These two protein chains interact to form a complex.

Sequence of protein 2:
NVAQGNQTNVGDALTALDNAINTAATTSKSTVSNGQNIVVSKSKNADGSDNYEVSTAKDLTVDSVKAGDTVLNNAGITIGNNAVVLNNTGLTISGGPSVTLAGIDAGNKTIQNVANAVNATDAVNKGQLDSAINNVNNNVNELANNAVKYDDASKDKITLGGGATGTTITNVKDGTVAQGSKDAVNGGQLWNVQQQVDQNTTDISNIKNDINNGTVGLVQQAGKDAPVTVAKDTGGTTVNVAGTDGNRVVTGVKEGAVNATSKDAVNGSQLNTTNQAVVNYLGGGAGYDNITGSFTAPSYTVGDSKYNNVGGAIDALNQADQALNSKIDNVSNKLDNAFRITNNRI

Sequence of protein 1:
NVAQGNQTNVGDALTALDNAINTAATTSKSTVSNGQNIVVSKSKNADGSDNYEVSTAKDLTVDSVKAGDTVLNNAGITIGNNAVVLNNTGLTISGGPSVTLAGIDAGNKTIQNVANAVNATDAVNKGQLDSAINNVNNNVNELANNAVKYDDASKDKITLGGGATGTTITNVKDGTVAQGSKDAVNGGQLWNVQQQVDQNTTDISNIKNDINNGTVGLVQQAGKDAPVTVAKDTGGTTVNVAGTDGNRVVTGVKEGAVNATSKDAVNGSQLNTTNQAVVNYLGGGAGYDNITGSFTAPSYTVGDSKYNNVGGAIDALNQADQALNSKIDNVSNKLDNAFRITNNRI

Interface contacts:
Residue T315 in protein 2 is in contact with residue V303 in protein 1 (closest heavy-atom distance 2.8 Å).
Residue V212 in protein 2 interacts with residue V212 in protein 1 (closest heavy-atom distance 2.8 Å).
Residue S97 in protein 2 is in contact with residue V118 in protein 1 (closest heavy-atom distance 2.9 Å).
Residue G299 in protein 2 is in contact with residue K288 in protein 1 (closest heavy-atom distance 2.6 Å).
Residue V322 in protein 2 contacts residue N354 in protein 1 (closest heavy-atom distance 2.8 Å).
Residue T298 in protein 2 contacts residue Q285 in protein 1 (closest heavy-atom distance 2.6 Å).
Residue D127 in protein 2 interacts with residue K122 in protein 1 (closest heavy-atom distance 2.8 Å).
Residue G316 in protein 2 contacts residue R312 in protein 1 (closest heavy-atom distance 2.9 Å).
Residue K327 in protein 2 is in contact with residue V317 in protein 1 (closest heavy-atom distance 2.9 Å).
Residue V313 in protein 2 is in contact with residue V303 in protein 1 (closest heavy-atom distance 2.8 Å).
Residue T95 in protein 2 is in contact with residue Y116 in protein 1 (closest heavy-atom distance 2.9 Å).
Residue T308 in protein 2 interacts with residue T298 in protein 1 (closest heavy-atom distance 2.8 Å).
Residue N304 in protein 2 is in contact with residue V294 in protein 1 (closest heavy-atom distance 2.9 Å).
Residue K237 in protein 2 interacts with residue T231 in protein 1 (closest heavy-atom distance 2.9 Å).
Residue N304 in protein 2 contacts residue V292 in protein 1 (closest heavy-atom distance 2.7 Å).
Residue N101 in protein 2 contacts residue T120 in protein 1 (closest heavy-atom distance 2.9 Å).
Residue T95 in protein 2 interacts with residue N115 in protein 1 (closest heavy-atom distance 2.8 Å).
Residue T302 in protein 2 contacts residue V292 in protein 1 (closest heavy-atom distance 2.8 Å).
Residue Q260 in protein 2 is in contact with residue Q258 in protein 1 (closest heavy-atom distance 2.7 Å).
Residue T232 in protein 2 interacts with residue D220 in protein 1 (closest heavy-atom distance 2.9 Å).
Residue N235 in protein 2 interacts with residue T231 in protein 1 (closest heavy-atom distance 2.9 Å).
Residue T231 in protein 2 interacts with residue K219 in protein 1 (closest heavy-atom distance 2.6 Å).
Residue D309 in protein 2 contacts residue G300 in protein 1 (closest heavy-atom distance 2.9 Å).
Residue D328 in protein 2 interacts with residue G332 in protein 1 (closest heavy-atom distance 2.8 Å).
Residue T338 in protein 2 contacts residue N339 in protein 1 (closest heavy-atom distance 2.7 Å).
Residue D133 in protein 2 contacts residue N138 in protein 1 (closest heavy-atom distance 2.8 Å).
Residue G367 in protein 2 interacts with residue N382 in protein 1 (closest heavy-atom distance 2.9 Å).
Residue S97 in protein 2 is in contact with residue N115 in protein 1 (closest heavy-atom distance 2.9 Å).
Residue S94 in protein 2 contacts residue S94 in protein 1 (closest heavy-atom distance 2.6 Å).
Residue A248 in protein 2 contacts residue I233 in protein 1 (closest heavy-atom distance 2.8 Å).
Residue V313 in protein 2 is in contact with residue T301 in protein 1 (closest heavy-atom distance 2.8 Å).
Residue N177 in protein 2 contacts residue N172 in protein 1 (closest heavy-atom distance 2.8 Å).
Residue S92 in protein 2 is in contact with residue A89 in protein 1 (closest heavy-atom distance 2.7 Å).
Residue A187 in protein 2 is in contact with residue I175 in protein 1 (closest heavy-atom distance 2.9 Å).
Residue S128 in protein 2 is in contact with residue L124 in protein 1 (closest heavy-atom distance 2.9 Å).
Residue T134 in protein 2 contacts residue N137 in protein 1 (closest heavy-atom distance 2.8 Å).
Residue T185 in protein 2 is in contact with residue V178 in protein 1 (closest heavy-atom distance 2.8 Å).
Residue D328 in protein 2 contacts residue T315 in protein 1 (closest heavy-atom distance 2.8 Å).
Residue Y345 in protein 2 interacts with residue V374 in protein 1 (closest heavy-atom distance 2.9 Å).
Residue T315 in protein 2 contacts residue V305 in protein 1 (closest heavy-atom distance 2.9 Å).
Residue S128 in protein 2 contacts residue D123 in protein 1 (closest heavy-atom distance 2.7 Å).
Residue T232 in protein 2 contacts residue I222 in protein 1 (closest heavy-atom distance 2.8 Å).
Residue D247 in protein 2 is in contact with residue G251 in protein 1 (closest heavy-atom distance 2.7 Å).
Residue Q176 in protein 2 is in contact with residue A170 in protein 1 (closest heavy-atom distance 2.9 Å).
Residue K246 in protein 2 contacts residue V236 in protein 1 (closest heavy-atom distance 2.9 Å).
Residue A184 in protein 2 contacts residue G191 in protein 1 (closest heavy-atom distance 2.8 Å).
Residue S326 in protein 2 contacts residue S333 in protein 1 (closest heavy-atom distance 2.7 Å).
Residue A67 in protein 2 contacts residue D82 in protein 1 (closest heavy-atom distance 2.6 Å).
Residue G299 in protein 2 is in contact with residue Q285 in protein 1 (closest heavy-atom distance 2.9 Å).
Residue K318 in protein 2 contacts residue R312 in protein 1 (closest heavy-atom distance 2.8 Å).
Residue N210 in protein 2 interacts with residue Y214 in protein 1 (closest heavy-atom distance 2.9 Å).
Residue D247 in protein 2 contacts residue T234 in protein 1 (closest heavy-atom distance 2.8 Å).
Residue A329 in protein 2 contacts residue V314 in protein 1 (closest heavy-atom distance 2.7 Å).
Residue T234 in protein 2 interacts with residue I222 in protein 1 (closest heavy-atom distance 2.9 Å).
Residue R312 in protein 2 interacts with residue G299 in protein 1 (closest heavy-atom distance 2.8 Å).
Residue G99 in protein 2 is in contact with residue V118 in protein 1 (closest heavy-atom distance 2.7 Å).
Residue K130 in protein 2 contacts residue L124 in protein 1 (closest heavy-atom distance 2.8 Å).
Residue K130 in protein 2 is in contact with residue V126 in protein 1 (closest heavy-atom distance 2.9 Å).
Residue D385 in protein 2 contacts residue D385 in protein 1 (closest heavy-atom distance 2.9 Å).
Residue G225 in protein 2 is in contact with residue Y214 in protein 1 (closest heavy-atom distance 2.9 Å).